Interface contacts:
Residue Q58 in chain B interacts with residue N84 in chain A (closest heavy-atom distance 2.7 Å).
Residue E54 in chain B interacts with residue S106 in chain A (closest heavy-atom distance 3.2 Å).
Residue W61 in chain B is in contact with residue R406 in chain A (closest heavy-atom distance 2.7 Å).
Residue E52 in chain B contacts residue I20 in chain A (closest heavy-atom distance 2.6 Å).
Residue E72 in chain B contacts residue A99 in chain A (closest heavy-atom distance 3.4 Å).
Residue M284 in chain B contacts residue N113 in chain A (closest heavy-atom distance 3.1 Å).
Residue R190 in chain B is in contact with residue R190 in chain A (closest heavy-atom distance 2.7 Å).
Residue T57 in chain B is in contact with residue K110 in chain A (closest heavy-atom distance 3.2 Å).
Residue N161 in chain B is in contact with residue S21 in chain A (closest heavy-atom distance 2.6 Å).
Residue Q204 in chain B contacts residue Y196 in chain A (closest heavy-atom distance 3.1 Å).
Residue W48 in chain B contacts residue A12 in chain A (closest heavy-atom distance 2.7 Å).
Residue W48 in chain B interacts with residue L11 in chain A (closest heavy-atom distance 3.3 Å).
Residue P50 in chain B contacts residue R102 in chain A (closest heavy-atom distance 3.3 Å).
Residue E59 in chain B contacts residue D83 in chain A (closest heavy-atom distance 2.8 Å).
Residue R42 in chain B is in contact with residue G6 in chain A (closest heavy-atom distance 2.8 Å).
Residue D163 in chain B interacts with residue R197 in chain A (closest heavy-atom distance 2.9 Å).
Residue G60 in chain B is in contact with residue P82 in chain A (closest heavy-atom distance 3.0 Å).
Residue T68 in chain B interacts with residue F87 in chain A (closest heavy-atom distance 3.1 Å).
Residue Q204 in chain B contacts residue I191 in chain A (closest heavy-atom distance 3.1 Å).
Residue R42 in chain B is in contact with residue E5 in chain A (closest heavy-atom distance 1.7 Å).
Residue T68 in chain B is in contact with residue R103 in chain A (closest heavy-atom distance 3.3 Å).
Residue D163 in chain B interacts with residue E18 in chain A (closest heavy-atom distance 3.4 Å).
Residue F156 in chain B interacts with residue R213 in chain A (closest heavy-atom distance 3.2 Å).
Residue V75 in chain B interacts with residue I17 in chain A (closest heavy-atom distance 3.2 Å).
Residue S55 in chain B interacts with residue D85 in chain A (closest heavy-atom distance 2.6 Å).
Residue T57 in chain B interacts with residue N84 in chain A (closest heavy-atom distance 3.1 Å).
Residue S43 in chain B is in contact with residue I8 in chain A (closest heavy-atom distance 3.3 Å).
Residue P56 in chain B interacts with residue D85 in chain A (closest heavy-atom distance 3.1 Å).
Residue E52 in chain B interacts with residue T19 in chain A (closest heavy-atom distance 1.0 Å).
Residue E153 in chain B is in contact with residue Q173 in chain A (closest heavy-atom distance 3.0 Å).
Residue R42 in chain B is in contact with residue Q7 in chain A (closest heavy-atom distance 2.8 Å).
Residue K184 in chain B contacts residue K184 in chain A (closest heavy-atom distance 2.2 Å).
Residue R360 in chain B interacts with residue E15 in chain A (closest heavy-atom distance 2.7 Å).
Residue E54 in chain B contacts residue I20 in chain A (closest heavy-atom distance 2.9 Å).
Residue K31 in chain B interacts with residue E15 in chain A (closest heavy-atom distance 3.1 Å).
Residue W48 in chain B interacts with residue T10 in chain A (closest heavy-atom distance 3.1 Å).
Residue P50 in chain B interacts with residue I17 in chain A (closest heavy-atom distance 2.9 Å).
Residue Q53 in chain B interacts with residue S106 in chain A (closest heavy-atom distance 2.7 Å).
Residue E52 in chain B interacts with residue E18 in chain A (closest heavy-atom distance 3.2 Å).
Residue G207 in chain B is in contact with residue Y196 in chain A (closest heavy-atom distance 3.0 Å).
Residue Y33 in chain B contacts residue A12 in chain A (closest heavy-atom distance 3.4 Å).
Residue Q41 in chain B contacts residue L3 in chain A (closest heavy-atom distance 3.4 Å).
Residue R185 in chain B interacts with residue K184 in chain A (closest heavy-atom distance 3.3 Å).
Residue L160 in chain B contacts residue S21 in chain A (closest heavy-atom distance 1.5 Å).
Residue T416 in chain B interacts with residue I17 in chain A (closest heavy-atom distance 3.3 Å).
Residue M284 in chain B is in contact with residue I20 in chain A (closest heavy-atom distance 3.4 Å).
Residue E153 in chain B is in contact with residue P172 in chain A (closest heavy-atom distance 3.3 Å).
Residue Q291 in chain B is in contact with residue Q173 in chain A (closest heavy-atom distance 2.9 Å).
Residue F156 in chain B contacts residue P215 in chain A (closest heavy-atom distance 3.3 Å).
Residue E52 in chain B contacts residue R109 in chain A (closest heavy-atom distance 3.3 Å).
Residue Q53 in chain B interacts with residue R103 in chain A (closest heavy-atom distance 3.2 Å).
Residue F208 in chain B interacts with residue Y196 in chain A (closest heavy-atom distance 3.3 Å).
Residue Y33 in chain B interacts with residue E15 in chain A (closest heavy-atom distance 3.4 Å).
Residue T68 in chain B interacts with residue Q88 in chain A (closest heavy-atom distance 2.8 Å).
Residue E72 in chain B interacts with residue R102 in chain A (closest heavy-atom distance 3.3 Å).
Residue P50 in chain B is in contact with residue A12 in chain A (closest heavy-atom distance 3.1 Å).
Residue G60 in chain B contacts residue N84 in chain A (closest heavy-atom distance 2.6 Å).
Residue T68 in chain B contacts residue F86 in chain A (closest heavy-atom distance 2.9 Å).
Residue R185 in chain B contacts residue Y180 in chain A (closest heavy-atom distance 2.4 Å).
Residue D209 in chain B contacts residue Y196 in chain A (closest heavy-atom distance 3.2 Å).

Sequence of chain A:
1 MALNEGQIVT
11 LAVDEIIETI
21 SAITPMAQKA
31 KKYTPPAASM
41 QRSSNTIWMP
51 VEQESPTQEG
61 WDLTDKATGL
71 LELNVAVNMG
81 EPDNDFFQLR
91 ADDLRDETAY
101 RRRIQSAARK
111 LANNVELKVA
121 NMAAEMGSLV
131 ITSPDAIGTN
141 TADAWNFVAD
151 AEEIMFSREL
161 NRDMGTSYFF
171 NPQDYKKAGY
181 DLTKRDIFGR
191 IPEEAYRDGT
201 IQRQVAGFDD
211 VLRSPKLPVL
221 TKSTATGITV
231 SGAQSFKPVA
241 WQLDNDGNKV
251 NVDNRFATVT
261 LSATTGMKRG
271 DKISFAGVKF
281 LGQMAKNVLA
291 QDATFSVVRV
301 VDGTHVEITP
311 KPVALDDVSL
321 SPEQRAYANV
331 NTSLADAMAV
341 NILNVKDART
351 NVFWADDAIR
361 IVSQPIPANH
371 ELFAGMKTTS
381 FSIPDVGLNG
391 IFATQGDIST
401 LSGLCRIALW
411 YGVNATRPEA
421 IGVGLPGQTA

These two protein chains interact to form a complex.

Sequence of chain B:
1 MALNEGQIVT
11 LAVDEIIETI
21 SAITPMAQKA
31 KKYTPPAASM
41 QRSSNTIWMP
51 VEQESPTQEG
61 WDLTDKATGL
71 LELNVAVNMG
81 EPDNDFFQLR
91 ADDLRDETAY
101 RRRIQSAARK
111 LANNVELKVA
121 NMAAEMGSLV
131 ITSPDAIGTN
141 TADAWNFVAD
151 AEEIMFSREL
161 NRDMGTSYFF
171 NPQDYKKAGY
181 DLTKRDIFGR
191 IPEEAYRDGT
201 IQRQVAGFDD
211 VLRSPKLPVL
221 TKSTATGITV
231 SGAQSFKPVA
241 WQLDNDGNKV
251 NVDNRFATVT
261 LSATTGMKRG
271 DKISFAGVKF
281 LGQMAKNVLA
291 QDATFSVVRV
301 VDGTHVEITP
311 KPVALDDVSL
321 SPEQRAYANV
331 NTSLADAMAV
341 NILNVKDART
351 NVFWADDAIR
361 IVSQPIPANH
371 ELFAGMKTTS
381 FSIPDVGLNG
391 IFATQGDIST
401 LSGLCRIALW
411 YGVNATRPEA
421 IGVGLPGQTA